This data describes a binding interaction between two proteins.

Sequence of protein 1:
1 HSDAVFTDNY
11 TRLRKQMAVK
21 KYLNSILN

Sequence of protein 2:
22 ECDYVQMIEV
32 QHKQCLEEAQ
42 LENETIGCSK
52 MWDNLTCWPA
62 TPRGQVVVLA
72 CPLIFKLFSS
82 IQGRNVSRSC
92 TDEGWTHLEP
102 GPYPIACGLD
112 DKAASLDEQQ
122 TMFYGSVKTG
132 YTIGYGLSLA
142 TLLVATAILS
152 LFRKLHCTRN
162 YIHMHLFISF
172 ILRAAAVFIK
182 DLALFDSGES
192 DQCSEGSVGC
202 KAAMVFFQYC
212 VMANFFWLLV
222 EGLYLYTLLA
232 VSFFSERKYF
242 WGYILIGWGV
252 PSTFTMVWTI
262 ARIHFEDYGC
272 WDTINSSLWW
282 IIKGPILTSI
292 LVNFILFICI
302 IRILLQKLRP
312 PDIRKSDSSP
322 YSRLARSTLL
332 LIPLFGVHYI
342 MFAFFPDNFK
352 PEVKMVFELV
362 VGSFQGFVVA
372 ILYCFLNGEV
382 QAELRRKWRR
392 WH

Residue-level contacts at the interface:
Residue K181 in protein 2 is in contact with residue T7 in protein 1 (closest heavy-atom distance 2.5 Å).
Residue D273 in protein 2 is in contact with residue D8 in protein 1 (closest heavy-atom distance 3.6 Å).
Residue W280 in protein 2 is in contact with residue H1 in protein 1 (closest heavy-atom distance 3.4 Å).
Residue D111 in protein 2 interacts with residue K20 in protein 1 (closest heavy-atom distance 3.9 Å).
Residue E22 in protein 2 contacts residue K15 in protein 1 (closest heavy-atom distance 3.4 Å).
Residue F76 in protein 2 is in contact with residue L23 in protein 1 (closest heavy-atom distance 3.6 Å).
Residue I29 in protein 2 is in contact with residue Y22 in protein 1 (closest heavy-atom distance 3.6 Å).
Residue K355 in protein 2 is in contact with residue S2 in protein 1 (closest heavy-atom distance 4.0 Å).
Residue D118 in protein 2 contacts residue Q16 in protein 1 (closest heavy-atom distance 3.6 Å).
Residue Q209 in protein 2 interacts with residue H1 in protein 1 (closest heavy-atom distance 3.2 Å).
Residue V212 in protein 2 is in contact with residue H1 in protein 1 (closest heavy-atom distance 3.7 Å).
Residue F186 in protein 2 interacts with residue R14 in protein 1 (closest heavy-atom distance 3.3 Å).
Residue M356 in protein 2 interacts with residue F6 in protein 1 (closest heavy-atom distance 3.6 Å).
Residue I106 in protein 2 interacts with residue N28 in protein 1 (closest heavy-atom distance 4.2 Å).
Residue F208 in protein 2 is in contact with residue D3 in protein 1 (closest heavy-atom distance 3.4 Å).
Residue D112 in protein 2 interacts with residue N24 in protein 1 (closest heavy-atom distance 3.6 Å).
Residue T274 in protein 2 is in contact with residue R12 in protein 1 (closest heavy-atom distance 2.8 Å).
Residue E190 in protein 2 is in contact with residue R14 in protein 1 (closest heavy-atom distance 3.1 Å).
Residue N276 in protein 2 interacts with residue R12 in protein 1 (closest heavy-atom distance 3.6 Å).
Residue M356 in protein 2 interacts with residue V5 in protein 1 (closest heavy-atom distance 4.0 Å).
Residue I275 in protein 2 interacts with residue V5 in protein 1 (closest heavy-atom distance 3.6 Å).
Residue W280 in protein 2 interacts with residue A4 in protein 1 (closest heavy-atom distance 3.5 Å).
Residue F79 in protein 2 interacts with residue Q16 in protein 1 (closest heavy-atom distance 4.1 Å).
Residue I287 in protein 2 is in contact with residue H1 in protein 1 (closest heavy-atom distance 3.8 Å).
Residue F79 in protein 2 interacts with residue K20 in protein 1 (closest heavy-atom distance 4.2 Å).
Residue L360 in protein 2 is in contact with residue F6 in protein 1 (closest heavy-atom distance 4.0 Å).
Residue Y125 in protein 2 is in contact with residue N9 in protein 1 (closest heavy-atom distance 3.2 Å).
Residue Y125 in protein 2 contacts residue Y10 in protein 1 (closest heavy-atom distance 3.8 Å).
Residue N55 in protein 2 contacts residue N28 in protein 1 (closest heavy-atom distance 3.8 Å).
Residue Y136 in protein 2 contacts residue D3 in protein 1 (closest heavy-atom distance 3.6 Å).
Residue N55 in protein 2 interacts with residue I26 in protein 1 (closest heavy-atom distance 3.6 Å).
Residue C194 in protein 2 interacts with residue K15 in protein 1 (closest heavy-atom distance 4.0 Å).
Residue V128 in protein 2 interacts with residue F6 in protein 1 (closest heavy-atom distance 3.7 Å).
Residue L78 in protein 2 is in contact with residue K20 in protein 1 (closest heavy-atom distance 4.0 Å).
Residue K129 in protein 2 is in contact with residue F6 in protein 1 (closest heavy-atom distance 4.0 Å).
Residue T122 in protein 2 is in contact with residue L13 in protein 1 (closest heavy-atom distance 3.7 Å).
Residue R174 in protein 2 interacts with residue D3 in protein 1 (closest heavy-atom distance 2.9 Å).
Residue S188 in protein 2 interacts with residue R14 in protein 1 (closest heavy-atom distance 3.5 Å).
Residue Q209 in protein 2 is in contact with residue A4 in protein 1 (closest heavy-atom distance 4.1 Å).
Residue F186 in protein 2 contacts residue Y10 in protein 1 (closest heavy-atom distance 3.4 Å).
Residue M356 in protein 2 is in contact with residue N9 in protein 1 (closest heavy-atom distance 3.9 Å).
Residue Y104 in protein 2 contacts residue N28 in protein 1 (closest heavy-atom distance 3.8 Å).
Residue D118 in protein 2 interacts with residue M17 in protein 1 (closest heavy-atom distance 3.7 Å).
Residue V26 in protein 2 is in contact with residue Y22 in protein 1 (closest heavy-atom distance 3.9 Å).
Residue L360 in protein 2 contacts residue S2 in protein 1 (closest heavy-atom distance 3.4 Å).
Residue C23 in protein 2 is in contact with residue K15 in protein 1 (closest heavy-atom distance 3.6 Å).
Residue I275 in protein 2 is in contact with residue D8 in protein 1 (closest heavy-atom distance 3.3 Å).
Residue Y132 in protein 2 is in contact with residue F6 in protein 1 (closest heavy-atom distance 3.3 Å).
Residue Y104 in protein 2 is in contact with residue L27 in protein 1 (closest heavy-atom distance 2.4 Å).
Residue Y125 in protein 2 is in contact with residue F6 in protein 1 (closest heavy-atom distance 3.6 Å).
Residue D273 in protein 2 is in contact with residue T11 in protein 1 (closest heavy-atom distance 3.0 Å).
Residue T274 in protein 2 is in contact with residue D8 in protein 1 (closest heavy-atom distance 3.7 Å).
Residue M356 in protein 2 contacts residue S2 in protein 1 (closest heavy-atom distance 3.2 Å).
Residue F186 in protein 2 is in contact with residue T7 in protein 1 (closest heavy-atom distance 3.6 Å).
Residue L360 in protein 2 interacts with residue D3 in protein 1 (closest heavy-atom distance 3.3 Å).
Residue E359 in protein 2 contacts residue S2 in protein 1 (closest heavy-atom distance 3.6 Å).
Residue F208 in protein 2 contacts residue H1 in protein 1 (closest heavy-atom distance 3.9 Å).
Residue E22 in protein 2 contacts residue V19 in protein 1 (closest heavy-atom distance 4.0 Å).
Residue Y104 in protein 2 contacts residue I26 in protein 1 (closest heavy-atom distance 4.0 Å).
Residue E22 in protein 2 interacts with residue Q16 in protein 1 (closest heavy-atom distance 3.2 Å).